Sequence of chain B:
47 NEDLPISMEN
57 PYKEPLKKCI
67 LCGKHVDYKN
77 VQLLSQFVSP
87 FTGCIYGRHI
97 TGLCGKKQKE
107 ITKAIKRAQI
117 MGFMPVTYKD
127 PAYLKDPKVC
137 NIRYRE

This data describes a binding interaction between two proteins.

Sequence of chain A:
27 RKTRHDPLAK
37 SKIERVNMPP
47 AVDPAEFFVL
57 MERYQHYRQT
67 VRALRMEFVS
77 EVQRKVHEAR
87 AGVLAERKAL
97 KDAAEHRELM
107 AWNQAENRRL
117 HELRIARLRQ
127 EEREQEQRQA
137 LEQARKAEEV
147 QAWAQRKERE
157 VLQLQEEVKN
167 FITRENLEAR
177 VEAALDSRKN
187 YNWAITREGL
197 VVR

Residue-level contacts at the interface:
Residue R193 in chain A contacts residue P133 in chain B (closest heavy-atom distance 4.8 Å).
Residue W189 in chain A is in contact with residue L67 in chain B (closest heavy-atom distance 4.8 Å).
Residue W189 in chain A is in contact with residue Q78 in chain B (closest heavy-atom distance 3.9 Å).
Residue T192 in chain A is in contact with residue I66 in chain B (closest heavy-atom distance 3.8 Å).
Residue G195 in chain A interacts with residue K70 in chain B (closest heavy-atom distance 3.6 Å).
Residue N188 in chain A interacts with residue K75 in chain B (closest heavy-atom distance 4.3 Å).
Residue T192 in chain A contacts residue Q82 in chain B (closest heavy-atom distance 4.8 Å).
Residue T192 in chain A interacts with residue V135 in chain B (closest heavy-atom distance 4.0 Å).
Residue R193 in chain A interacts with residue C136 in chain B (closest heavy-atom distance 3.6 Å).
Residue L196 in chain A is in contact with residue I66 in chain B (closest heavy-atom distance 4.9 Å).
Residue R193 in chain A interacts with residue N137 in chain B (closest heavy-atom distance 3.6 Å).
Residue T192 in chain A interacts with residue P133 in chain B (closest heavy-atom distance 3.8 Å).
Residue W189 in chain A interacts with residue N76 in chain B (closest heavy-atom distance 2.8 Å).
Residue N188 in chain A contacts residue Y129 in chain B (closest heavy-atom distance 3.2 Å).
Residue W189 in chain A is in contact with residue L79 in chain B (closest heavy-atom distance 3.6 Å).
Residue R193 in chain A interacts with residue K134 in chain B (closest heavy-atom distance 3.7 Å).
Residue Y187 in chain A is in contact with residue N76 in chain B (closest heavy-atom distance 2.7 Å).
Residue R193 in chain A is in contact with residue V135 in chain B (closest heavy-atom distance 3.1 Å).
Residue Y187 in chain A interacts with residue D73 in chain B (closest heavy-atom distance 4.2 Å).
Residue R193 in chain A interacts with residue I66 in chain B (closest heavy-atom distance 3.5 Å).
Residue N188 in chain A is in contact with residue V77 in chain B (closest heavy-atom distance 3.1 Å).
Residue A190 in chain A is in contact with residue P133 in chain B (closest heavy-atom distance 4.8 Å).
Residue V198 in chain A contacts residue P133 in chain B (closest heavy-atom distance 4.5 Å).
Residue G195 in chain A contacts residue I66 in chain B (closest heavy-atom distance 3.4 Å).
Residue I191 in chain A contacts residue Q82 in chain B (closest heavy-atom distance 2.5 Å).
Residue A190 in chain A contacts residue N76 in chain B (closest heavy-atom distance 4.9 Å).
Residue A190 in chain A contacts residue L79 in chain B (closest heavy-atom distance 4.6 Å).
Residue L196 in chain A is in contact with residue K70 in chain B (closest heavy-atom distance 4.6 Å).
Residue V197 in chain A interacts with residue K70 in chain B (closest heavy-atom distance 3.8 Å).
Residue I191 in chain A interacts with residue L67 in chain B (closest heavy-atom distance 3.9 Å).
Residue I191 in chain A interacts with residue I66 in chain B (closest heavy-atom distance 3.2 Å).
Residue Y187 in chain A contacts residue K75 in chain B (closest heavy-atom distance 3.5 Å).
Residue I191 in chain A contacts residue L79 in chain B (closest heavy-atom distance 3.3 Å).
Residue N188 in chain A interacts with residue N76 in chain B (closest heavy-atom distance 3.7 Å).
Residue I191 in chain A interacts with residue F83 in chain B (closest heavy-atom distance 4.2 Å).
Residue W189 in chain A interacts with residue H71 in chain B (closest heavy-atom distance 4.0 Å).
Residue A190 in chain A is in contact with residue Q78 in chain B (closest heavy-atom distance 3.3 Å).
Residue E194 in chain A is in contact with residue I66 in chain B (closest heavy-atom distance 4.7 Å).
Residue W189 in chain A interacts with residue K70 in chain B (closest heavy-atom distance 3.3 Å).
Residue I191 in chain A interacts with residue V135 in chain B (closest heavy-atom distance 4.0 Å).
Residue A190 in chain A contacts residue Q82 in chain B (closest heavy-atom distance 3.7 Å).
Residue N188 in chain A interacts with residue Q78 in chain B (closest heavy-atom distance 3.0 Å).
Residue I191 in chain A contacts residue K70 in chain B (closest heavy-atom distance 4.7 Å).
Residue I191 in chain A is in contact with residue P133 in chain B (closest heavy-atom distance 3.7 Å).